Sequence of chain B:
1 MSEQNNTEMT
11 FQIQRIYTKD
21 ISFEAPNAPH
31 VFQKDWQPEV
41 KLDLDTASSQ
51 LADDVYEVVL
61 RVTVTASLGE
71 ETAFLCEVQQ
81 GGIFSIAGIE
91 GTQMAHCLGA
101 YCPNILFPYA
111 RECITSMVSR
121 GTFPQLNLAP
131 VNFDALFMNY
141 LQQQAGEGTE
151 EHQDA

Contacts between the two chains:
Residue F74 in chain B is in contact with residue Y27 in chain A (closest heavy-atom distance 3.6 Å).
Residue V40 in chain B interacts with residue W20 in chain A (closest heavy-atom distance 3.0 Å).
Residue A95 in chain B interacts with residue G9 in chain A (closest heavy-atom distance 3.3 Å).
Residue V31 in chain B interacts with residue Y27 in chain A (closest heavy-atom distance 3.0 Å).
Residue F133 in chain B contacts residue V18 in chain A (closest heavy-atom distance 3.8 Å).
Residue L44 in chain B contacts residue V18 in chain A (closest heavy-atom distance 3.8 Å).
Residue L98 in chain B interacts with residue F11 in chain A (closest heavy-atom distance 3.0 Å).
Residue K41 in chain B is in contact with residue W20 in chain A (closest heavy-atom distance 3.6 Å).
Residue E90 in chain B contacts residue P6 in chain A (closest heavy-atom distance 3.5 Å).
Residue M94 in chain B contacts residue L8 in chain A (closest heavy-atom distance 3.8 Å).
Residue Y56 in chain B contacts residue P6 in chain A (closest heavy-atom distance 4.0 Å).
Residue Y56 in chain B is in contact with residue L8 in chain A (closest heavy-atom distance 3.8 Å).
Residue A95 in chain B interacts with residue L10 in chain A (closest heavy-atom distance 4.2 Å).
Residue I86 in chain B is in contact with residue L7 in chain A (closest heavy-atom distance 4.2 Å).
Residue D54 in chain B contacts residue L7 in chain A (closest heavy-atom distance 3.8 Å).
Residue P124 in chain B is in contact with residue Y27 in chain A (closest heavy-atom distance 3.6 Å).
Residue F32 in chain B contacts residue I31 in chain A (closest heavy-atom distance 3.5 Å).
Residue I89 in chain B contacts residue L7 in chain A (closest heavy-atom distance 3.7 Å).
Residue G99 in chain B contacts residue F11 in chain A (closest heavy-atom distance 3.9 Å).
Residue W36 in chain B is in contact with residue G29 in chain A (closest heavy-atom distance 3.6 Å).
Residue L136 in chain B is in contact with residue M16 in chain A (closest heavy-atom distance 3.9 Å).
Residue F123 in chain B interacts with residue Y27 in chain A (closest heavy-atom distance 3.3 Å).
Residue L98 in chain B interacts with residue G9 in chain A (closest heavy-atom distance 4.0 Å).
Residue G99 in chain B contacts residue L10 in chain A (closest heavy-atom distance 3.9 Å).
Residue L42 in chain B is in contact with residue W20 in chain A (closest heavy-atom distance 3.2 Å).
Residue A47 in chain B is in contact with residue F11 in chain A (closest heavy-atom distance 4.2 Å).
Residue L42 in chain B interacts with residue V18 in chain A (closest heavy-atom distance 3.8 Å).
Residue L98 in chain B contacts residue L10 in chain A (closest heavy-atom distance 3.6 Å).
Residue T46 in chain B contacts residue F11 in chain A (closest heavy-atom distance 3.3 Å).
Residue L98 in chain B is in contact with residue L8 in chain A (closest heavy-atom distance 3.7 Å).
Residue G91 in chain B is in contact with residue L8 in chain A (closest heavy-atom distance 3.7 Å).
Residue S48 in chain B is in contact with residue F11 in chain A (closest heavy-atom distance 3.4 Å).
Residue S48 in chain B is in contact with residue L8 in chain A (closest heavy-atom distance 3.8 Å).
Residue M94 in chain B contacts residue L7 in chain A (closest heavy-atom distance 3.2 Å).
Residue A129 in chain B is in contact with residue L21 in chain A (closest heavy-atom distance 3.8 Å).
Residue V40 in chain B contacts residue P23 in chain A (closest heavy-atom distance 3.7 Å).
Residue F123 in chain B interacts with residue I31 in chain A (closest heavy-atom distance 4.0 Å).
Residue P103 in chain B contacts residue F11 in chain A (closest heavy-atom distance 3.6 Å).
Residue F133 in chain B is in contact with residue M16 in chain A (closest heavy-atom distance 3.5 Å).
Residue P124 in chain B is in contact with residue G29 in chain A (closest heavy-atom distance 3.7 Å).
Residue P38 in chain B interacts with residue Y27 in chain A (closest heavy-atom distance 3.5 Å).
Residue T122 in chain B contacts residue I31 in chain A (closest heavy-atom distance 3.2 Å).
Residue Q37 in chain B contacts residue Y27 in chain A (closest heavy-atom distance 3.8 Å).
Residue A73 in chain B interacts with residue Y27 in chain A (closest heavy-atom distance 3.6 Å).
Residue W36 in chain B is in contact with residue I31 in chain A (closest heavy-atom distance 3.1 Å).
Residue L126 in chain B is in contact with residue W20 in chain A (closest heavy-atom distance 3.5 Å).
Residue P124 in chain B contacts residue N30 in chain A (closest heavy-atom distance 3.7 Å).
Residue P124 in chain B interacts with residue T26 in chain A (closest heavy-atom distance 3.9 Å).
Residue W36 in chain B is in contact with residue Y27 in chain A (closest heavy-atom distance 2.8 Å).
Residue L126 in chain B is in contact with residue T26 in chain A (closest heavy-atom distance 4.0 Å).
Residue D45 in chain B contacts residue N15 in chain A (closest heavy-atom distance 3.0 Å).
Residue Y56 in chain B is in contact with residue L7 in chain A (closest heavy-atom distance 3.2 Å).
Residue E90 in chain B interacts with residue L7 in chain A (closest heavy-atom distance 3.5 Å).
Residue L128 in chain B is in contact with residue W20 in chain A (closest heavy-atom distance 3.6 Å).
Residue Q125 in chain B interacts with residue T26 in chain A (closest heavy-atom distance 3.6 Å).
Residue P38 in chain B contacts residue P23 in chain A (closest heavy-atom distance 3.5 Å).
Residue T46 in chain B interacts with residue N15 in chain A (closest heavy-atom distance 2.8 Å).
Residue W36 in chain B contacts residue H28 in chain A (closest heavy-atom distance 3.6 Å).
Residue T122 in chain B interacts with residue N30 in chain A (closest heavy-atom distance 3.7 Å).
Residue V58 in chain B is in contact with residue F11 in chain A (closest heavy-atom distance 3.5 Å).

Sequence of chain A:
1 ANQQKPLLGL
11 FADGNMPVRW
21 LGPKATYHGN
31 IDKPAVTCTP

These two protein chains interact to form a complex.